Sequence of protein 2:
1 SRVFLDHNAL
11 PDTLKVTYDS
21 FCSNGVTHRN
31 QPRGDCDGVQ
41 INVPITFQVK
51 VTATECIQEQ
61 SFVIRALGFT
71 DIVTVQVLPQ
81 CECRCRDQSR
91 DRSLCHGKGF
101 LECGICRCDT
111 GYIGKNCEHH

Interface contacts:
Residue I45 in protein 2 contacts residue T96 in protein 1 (closest heavy-atom distance 3.4 Å).
Residue C85 in protein 2 is in contact with residue Q25 in protein 1 (closest heavy-atom distance 3.1 Å).
Residue T46 in protein 2 is in contact with residue N94 in protein 1 (closest heavy-atom distance 3.6 Å).
Residue F69 in protein 2 contacts residue R99 in protein 1 (closest heavy-atom distance 3.5 Å).
Residue T46 in protein 2 contacts residue V95 in protein 1 (closest heavy-atom distance 3.5 Å).
Residue E82 in protein 2 contacts residue R12 in protein 1 (closest heavy-atom distance 3.2 Å).
Residue C56 in protein 2 contacts residue P87 in protein 1 (closest heavy-atom distance 3.6 Å).
Residue A53 in protein 2 interacts with residue G88 in protein 1 (closest heavy-atom distance 2.8 Å).
Residue D71 in protein 2 interacts with residue L76 in protein 1 (closest heavy-atom distance 3.2 Å).
Residue C103 in protein 2 interacts with residue W23 in protein 1 (closest heavy-atom distance 2.9 Å).
Residue Q80 in protein 2 is in contact with residue Y84 in protein 1 (closest heavy-atom distance 3.0 Å).
Residue K115 in protein 2 contacts residue T30 in protein 1 (closest heavy-atom distance 3.1 Å).
Residue D71 in protein 2 interacts with residue K74 in protein 1 (closest heavy-atom distance 3.1 Å).
Residue F47 in protein 2 contacts residue N94 in protein 1 (closest heavy-atom distance 3.3 Å).
Residue N116 in protein 2 contacts residue N28 in protein 1 (closest heavy-atom distance 3.1 Å).
Residue Q48 in protein 2 is in contact with residue N94 in protein 1 (closest heavy-atom distance 3.2 Å).
Residue V3 in protein 2 interacts with residue F97 in protein 1 (closest heavy-atom distance 3.7 Å).
Residue I105 in protein 2 interacts with residue W23 in protein 1 (closest heavy-atom distance 3.6 Å).
Residue Q76 in protein 2 contacts residue V81 in protein 1 (closest heavy-atom distance 2.9 Å).
Residue T52 in protein 2 interacts with residue A90 in protein 1 (closest heavy-atom distance 3.3 Å).
Residue G104 in protein 2 interacts with residue Q25 in protein 1 (closest heavy-atom distance 3.2 Å).
Residue C83 in protein 2 contacts residue I15 in protein 1 (closest heavy-atom distance 3.6 Å).
Residue C83 in protein 2 contacts residue C11 in protein 1 (closest heavy-atom distance 2.0 Å).
Residue E82 in protein 2 is in contact with residue P59 in protein 1 (closest heavy-atom distance 3.1 Å).
Residue P44 in protein 2 interacts with residue R98 in protein 1 (closest heavy-atom distance 3.1 Å).
Residue Q80 in protein 2 contacts residue T60 in protein 1 (closest heavy-atom distance 3.1 Å).
Residue V49 in protein 2 interacts with residue F93 in protein 1 (closest heavy-atom distance 2.9 Å).
Residue T74 in protein 2 interacts with residue Q79 in protein 1 (closest heavy-atom distance 3.0 Å).
Residue Q76 in protein 2 contacts residue L83 in protein 1 (closest heavy-atom distance 2.8 Å).
Residue G104 in protein 2 interacts with residue R39 in protein 1 (closest heavy-atom distance 3.2 Å).
Residue E55 in protein 2 interacts with residue P87 in protein 1 (closest heavy-atom distance 3.4 Å).
Residue K50 in protein 2 is in contact with residue A91 in protein 1 (closest heavy-atom distance 3.4 Å).
Residue L78 in protein 2 interacts with residue L85 in protein 1 (closest heavy-atom distance 2.8 Å).
Residue F47 in protein 2 is in contact with residue V95 in protein 1 (closest heavy-atom distance 2.9 Å).
Residue V73 in protein 2 is in contact with residue P78 in protein 1 (closest heavy-atom distance 3.4 Å).
Residue C81 in protein 2 contacts residue R12 in protein 1 (closest heavy-atom distance 3.2 Å).
Residue L78 in protein 2 interacts with residue Y84 in protein 1 (closest heavy-atom distance 3.4 Å).
Residue V49 in protein 2 interacts with residue A91 in protein 1 (closest heavy-atom distance 3.6 Å).
Residue Q80 in protein 2 is in contact with residue R86 in protein 1 (closest heavy-atom distance 3.5 Å).
Residue V51 in protein 2 contacts residue A90 in protein 1 (closest heavy-atom distance 3.3 Å).
Residue R107 in protein 2 is in contact with residue S9 in protein 1 (closest heavy-atom distance 2.9 Å).
Residue L78 in protein 2 is in contact with residue L83 in protein 1 (closest heavy-atom distance 2.8 Å).
Residue Q80 in protein 2 is in contact with residue L85 in protein 1 (closest heavy-atom distance 3.0 Å).
Residue D71 in protein 2 interacts with residue Q75 in protein 1 (closest heavy-atom distance 2.7 Å).
Residue L94 in protein 2 interacts with residue L27 in protein 1 (closest heavy-atom distance 3.6 Å).
Residue T74 in protein 2 interacts with residue K80 in protein 1 (closest heavy-atom distance 3.4 Å).
Residue V51 in protein 2 interacts with residue A91 in protein 1 (closest heavy-atom distance 2.9 Å).
Residue A53 in protein 2 contacts residue P87 in protein 1 (closest heavy-atom distance 3.3 Å).
Residue R86 in protein 2 is in contact with residue Q25 in protein 1 (closest heavy-atom distance 2.9 Å).
Residue V75 in protein 2 contacts residue V81 in protein 1 (closest heavy-atom distance 3.5 Å).
Residue K115 in protein 2 is in contact with residue G31 in protein 1 (closest heavy-atom distance 3.5 Å).
Residue Q76 in protein 2 is in contact with residue T82 in protein 1 (closest heavy-atom distance 3.4 Å).
Residue V49 in protein 2 contacts residue A92 in protein 1 (closest heavy-atom distance 3.2 Å).
Residue I45 in protein 2 contacts residue F97 in protein 1 (closest heavy-atom distance 2.9 Å).
Residue C81 in protein 2 is in contact with residue P87 in protein 1 (closest heavy-atom distance 3.5 Å).
Residue N42 in protein 2 interacts with residue R99 in protein 1 (closest heavy-atom distance 3.1 Å).
Residue V77 in protein 2 interacts with residue L83 in protein 1 (closest heavy-atom distance 3.5 Å).
Residue V77 in protein 2 is in contact with residue L85 in protein 1 (closest heavy-atom distance 3.2 Å).
Residue T74 in protein 2 is in contact with residue V81 in protein 1 (closest heavy-atom distance 2.9 Å).
Residue P44 in protein 2 contacts residue F97 in protein 1 (closest heavy-atom distance 3.4 Å).

Sequence of protein 1:
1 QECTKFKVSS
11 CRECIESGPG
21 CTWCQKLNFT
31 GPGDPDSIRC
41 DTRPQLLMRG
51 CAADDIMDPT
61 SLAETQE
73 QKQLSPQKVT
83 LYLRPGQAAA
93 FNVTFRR

This data describes a binding interaction between two proteins.